Sequence of protein 1:
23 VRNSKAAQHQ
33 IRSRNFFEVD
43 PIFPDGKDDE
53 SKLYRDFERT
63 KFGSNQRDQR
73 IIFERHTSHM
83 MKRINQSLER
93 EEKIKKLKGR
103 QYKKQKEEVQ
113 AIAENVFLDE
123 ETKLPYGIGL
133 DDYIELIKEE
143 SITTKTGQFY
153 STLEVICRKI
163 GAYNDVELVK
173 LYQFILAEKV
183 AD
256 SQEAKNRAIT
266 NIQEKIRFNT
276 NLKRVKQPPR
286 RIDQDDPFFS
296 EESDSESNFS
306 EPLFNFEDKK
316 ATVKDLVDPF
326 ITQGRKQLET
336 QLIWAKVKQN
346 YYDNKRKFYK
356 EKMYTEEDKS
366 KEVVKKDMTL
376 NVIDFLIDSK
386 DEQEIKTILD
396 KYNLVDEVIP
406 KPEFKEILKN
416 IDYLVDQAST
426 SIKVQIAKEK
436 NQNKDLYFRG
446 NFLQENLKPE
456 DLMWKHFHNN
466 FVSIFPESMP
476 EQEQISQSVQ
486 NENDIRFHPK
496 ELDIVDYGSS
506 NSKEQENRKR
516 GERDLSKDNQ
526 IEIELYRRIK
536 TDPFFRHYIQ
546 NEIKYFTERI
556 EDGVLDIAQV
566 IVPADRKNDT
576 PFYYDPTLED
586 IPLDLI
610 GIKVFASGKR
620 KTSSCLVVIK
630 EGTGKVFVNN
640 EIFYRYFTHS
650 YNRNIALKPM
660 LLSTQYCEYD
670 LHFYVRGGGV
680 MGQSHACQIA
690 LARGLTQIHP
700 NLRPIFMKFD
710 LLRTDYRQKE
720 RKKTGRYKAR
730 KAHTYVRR

Sequence of protein 2:
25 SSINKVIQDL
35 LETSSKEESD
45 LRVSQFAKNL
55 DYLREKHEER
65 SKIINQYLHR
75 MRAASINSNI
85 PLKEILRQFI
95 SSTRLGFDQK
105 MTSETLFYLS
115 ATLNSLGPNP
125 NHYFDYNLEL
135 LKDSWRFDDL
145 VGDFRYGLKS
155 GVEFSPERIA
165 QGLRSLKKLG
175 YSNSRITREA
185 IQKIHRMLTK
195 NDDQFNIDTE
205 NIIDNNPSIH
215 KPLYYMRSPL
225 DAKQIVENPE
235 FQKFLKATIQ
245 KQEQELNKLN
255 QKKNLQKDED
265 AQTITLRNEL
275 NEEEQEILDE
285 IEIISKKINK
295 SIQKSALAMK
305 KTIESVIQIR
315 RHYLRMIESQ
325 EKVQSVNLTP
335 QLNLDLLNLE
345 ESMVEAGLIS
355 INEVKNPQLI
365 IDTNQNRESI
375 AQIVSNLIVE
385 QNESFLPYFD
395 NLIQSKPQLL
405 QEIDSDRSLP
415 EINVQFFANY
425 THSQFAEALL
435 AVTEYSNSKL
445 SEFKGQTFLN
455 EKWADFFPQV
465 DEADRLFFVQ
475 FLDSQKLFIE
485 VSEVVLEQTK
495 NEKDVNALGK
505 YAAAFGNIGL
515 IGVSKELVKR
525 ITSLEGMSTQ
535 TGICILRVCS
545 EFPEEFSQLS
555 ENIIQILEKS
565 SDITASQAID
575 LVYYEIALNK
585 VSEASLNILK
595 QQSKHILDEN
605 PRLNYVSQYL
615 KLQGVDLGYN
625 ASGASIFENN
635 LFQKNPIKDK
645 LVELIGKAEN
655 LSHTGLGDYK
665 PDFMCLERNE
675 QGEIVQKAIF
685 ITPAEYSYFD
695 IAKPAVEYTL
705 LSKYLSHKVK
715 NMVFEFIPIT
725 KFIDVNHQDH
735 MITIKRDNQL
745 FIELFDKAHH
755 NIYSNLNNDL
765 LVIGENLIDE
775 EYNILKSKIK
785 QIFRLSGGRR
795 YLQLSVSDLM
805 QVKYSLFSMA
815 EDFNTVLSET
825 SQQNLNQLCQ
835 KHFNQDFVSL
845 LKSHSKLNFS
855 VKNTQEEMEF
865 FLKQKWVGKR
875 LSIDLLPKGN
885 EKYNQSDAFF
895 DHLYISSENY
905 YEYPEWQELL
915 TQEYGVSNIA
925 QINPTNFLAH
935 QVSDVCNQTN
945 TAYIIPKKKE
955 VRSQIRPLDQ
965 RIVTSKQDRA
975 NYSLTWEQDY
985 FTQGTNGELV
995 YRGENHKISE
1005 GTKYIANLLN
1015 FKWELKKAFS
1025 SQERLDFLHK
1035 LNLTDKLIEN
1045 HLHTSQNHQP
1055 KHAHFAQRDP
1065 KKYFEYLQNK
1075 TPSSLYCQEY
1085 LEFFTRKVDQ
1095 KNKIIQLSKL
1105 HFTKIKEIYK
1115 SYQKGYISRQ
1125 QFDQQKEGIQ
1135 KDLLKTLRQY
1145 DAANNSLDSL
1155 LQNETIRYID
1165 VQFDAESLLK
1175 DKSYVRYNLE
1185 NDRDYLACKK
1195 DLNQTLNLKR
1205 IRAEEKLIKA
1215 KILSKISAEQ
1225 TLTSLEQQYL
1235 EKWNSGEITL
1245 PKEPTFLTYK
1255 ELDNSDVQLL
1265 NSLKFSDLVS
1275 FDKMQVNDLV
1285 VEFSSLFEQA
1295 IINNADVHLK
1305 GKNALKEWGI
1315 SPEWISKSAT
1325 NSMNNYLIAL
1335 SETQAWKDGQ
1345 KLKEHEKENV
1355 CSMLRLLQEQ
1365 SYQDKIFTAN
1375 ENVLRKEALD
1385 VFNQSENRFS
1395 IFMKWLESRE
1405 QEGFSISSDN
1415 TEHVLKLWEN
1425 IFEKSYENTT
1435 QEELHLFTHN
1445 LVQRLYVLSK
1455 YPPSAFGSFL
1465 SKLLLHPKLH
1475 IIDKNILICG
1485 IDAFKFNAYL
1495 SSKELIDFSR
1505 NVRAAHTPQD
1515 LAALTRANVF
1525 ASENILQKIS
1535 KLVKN

These two protein chains interact to form a complex.

Interface contacts:
Residue K1110 in protein 2 contacts residue N415 in protein 1 (closest heavy-atom distance 3.6 Å).
Residue R98 in protein 2 interacts with residue F577 in protein 1 (closest heavy-atom distance 3.4 Å).
Residue I207 in protein 2 interacts with residue T536 in protein 1 (closest heavy-atom distance 3.8 Å).
Residue I84 in protein 2 is in contact with residue L560 in protein 1 (closest heavy-atom distance 3.2 Å).
Residue Q1117 in protein 2 interacts with residue D417 in protein 1 (closest heavy-atom distance 3.4 Å).
Residue I213 in protein 2 interacts with residue P538 in protein 1 (closest heavy-atom distance 3.5 Å).
Residue K1110 in protein 2 interacts with residue Y418 in protein 1 (closest heavy-atom distance 3.7 Å).
Residue I213 in protein 2 interacts with residue Y579 in protein 1 (closest heavy-atom distance 3.4 Å).
Residue K1114 in protein 2 is in contact with residue N415 in protein 1 (closest heavy-atom distance 3.4 Å).
Residue D1145 in protein 2 contacts residue Y397 in protein 1 (closest heavy-atom distance 3.0 Å).
Residue F1126 in protein 2 interacts with residue Y418 in protein 1 (closest heavy-atom distance 3.8 Å).
Residue W139 in protein 2 is in contact with residue Y550 in protein 1 (closest heavy-atom distance 3.4 Å).
Residue Q1166 in protein 2 interacts with residue E402 in protein 1 (closest heavy-atom distance 3.6 Å).
Residue Y1113 in protein 2 interacts with residue D421 in protein 1 (closest heavy-atom distance 2.2 Å).
Residue K215 in protein 2 interacts with residue Y579 in protein 1 (closest heavy-atom distance 3.7 Å).
Residue Y1162 in protein 2 interacts with residue Y397 in protein 1 (closest heavy-atom distance 2.8 Å).
Residue K87 in protein 2 interacts with residue E556 in protein 1 (closest heavy-atom distance 3.2 Å).
Residue K1130 in protein 2 is in contact with residue Q422 in protein 1 (closest heavy-atom distance 3.8 Å).
Residue L1141 in protein 2 interacts with residue I390 in protein 1 (closest heavy-atom distance 3.7 Å).
Residue H214 in protein 2 interacts with residue F577 in protein 1 (closest heavy-atom distance 3.3 Å).
Residue F128 in protein 2 contacts residue E556 in protein 1 (closest heavy-atom distance 3.7 Å).
Residue Y1113 in protein 2 interacts with residue D417 in protein 1 (closest heavy-atom distance 3.5 Å).
Residue P216 in protein 2 is in contact with residue Y579 in protein 1 (closest heavy-atom distance 3.3 Å).
Residue P216 in protein 2 contacts residue F577 in protein 1 (closest heavy-atom distance 3.3 Å).
Residue R98 in protein 2 interacts with residue N573 in protein 1 (closest heavy-atom distance 3.2 Å).
Residue K1130 in protein 2 is in contact with residue Y418 in protein 1 (closest heavy-atom distance 3.4 Å).
Residue R98 in protein 2 is in contact with residue T575 in protein 1 (closest heavy-atom distance 2.6 Å).
Residue L1141 in protein 2 interacts with residue L394 in protein 1 (closest heavy-atom distance 3.7 Å).
Residue R1123 in protein 2 contacts residue E356 in protein 1 (closest heavy-atom distance 3.3 Å).
Residue N1149 in protein 2 contacts residue Y397 in protein 1 (closest heavy-atom distance 3.3 Å).
Residue R140 in protein 2 interacts with residue E553 in protein 1 (closest heavy-atom distance 3.6 Å).
Residue H214 in protein 2 interacts with residue H542 in protein 1 (closest heavy-atom distance 3.8 Å).
Residue W139 in protein 2 contacts residue D574 in protein 1 (closest heavy-atom distance 3.3 Å).
Residue W139 in protein 2 interacts with residue P576 in protein 1 (closest heavy-atom distance 3.6 Å).
Residue I94 in protein 2 contacts residue T575 in protein 1 (closest heavy-atom distance 3.5 Å).
Residue N1148 in protein 2 is in contact with residue Y397 in protein 1 (closest heavy-atom distance 3.8 Å).
Residue D137 in protein 2 contacts residue K549 in protein 1 (closest heavy-atom distance 2.5 Å).
Residue Y1113 in protein 2 is in contact with residue Y418 in protein 1 (closest heavy-atom distance 3.6 Å).
Residue L1141 in protein 2 interacts with residue I393 in protein 1 (closest heavy-atom distance 3.8 Å).
Residue F1106 in protein 2 is in contact with residue I404 in protein 1 (closest heavy-atom distance 3.8 Å).
Residue R91 in protein 2 interacts with residue R571 in protein 1 (closest heavy-atom distance 3.0 Å).
Residue K1095 in protein 2 interacts with residue L399 in protein 1 (closest heavy-atom distance 3.2 Å).
Residue R91 in protein 2 interacts with residue D557 in protein 1 (closest heavy-atom distance 2.8 Å).
Residue S1102 in protein 2 interacts with residue V403 in protein 1 (closest heavy-atom distance 3.0 Å).
Residue D1145 in protein 2 interacts with residue I393 in protein 1 (closest heavy-atom distance 3.0 Å).
Residue W139 in protein 2 is in contact with residue N546 in protein 1 (closest heavy-atom distance 3.6 Å).
Residue K87 in protein 2 is in contact with residue D557 in protein 1 (closest heavy-atom distance 3.8 Å).
Residue Y1144 in protein 2 is in contact with residue Y397 in protein 1 (closest heavy-atom distance 3.8 Å).
Residue K1095 in protein 2 is in contact with residue E402 in protein 1 (closest heavy-atom distance 3.7 Å).
Residue R1142 in protein 2 interacts with residue E389 in protein 1 (closest heavy-atom distance 2.3 Å).
Residue L1137 in protein 2 interacts with residue I390 in protein 1 (closest heavy-atom distance 3.4 Å).
Residue Y1162 in protein 2 interacts with residue N398 in protein 1 (closest heavy-atom distance 3.8 Å).
Residue L1138 in protein 2 is in contact with residue I390 in protein 1 (closest heavy-atom distance 3.5 Å).
Residue W139 in protein 2 is in contact with residue E553 in protein 1 (closest heavy-atom distance 3.3 Å).
Residue I1109 in protein 2 is in contact with residue Y418 in protein 1 (closest heavy-atom distance 3.5 Å).
Residue K1114 in protein 2 contacts residue K414 in protein 1 (closest heavy-atom distance 3.5 Å).
Residue Y130 in protein 2 contacts residue E553 in protein 1 (closest heavy-atom distance 2.2 Å).
Residue F128 in protein 2 is in contact with residue L560 in protein 1 (closest heavy-atom distance 3.4 Å).
Residue R98 in protein 2 is in contact with residue P576 in protein 1 (closest heavy-atom distance 2.7 Å).
Residue R74 in protein 2 interacts with residue E60 in protein 1 (closest heavy-atom distance 2.7 Å).